Sequence of chain A:
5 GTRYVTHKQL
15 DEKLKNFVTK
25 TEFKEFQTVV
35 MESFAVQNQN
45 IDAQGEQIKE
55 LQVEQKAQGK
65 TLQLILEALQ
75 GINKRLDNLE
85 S

These two protein chains interact to form a complex.

Sequence of chain B:
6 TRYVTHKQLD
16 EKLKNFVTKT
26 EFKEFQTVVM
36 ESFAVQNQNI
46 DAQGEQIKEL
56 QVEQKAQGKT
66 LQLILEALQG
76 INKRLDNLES

Contacts between the two chains:
Residue I69 in chain A interacts with residue L66 in chain B (closest heavy-atom distance 3.7 Å).
Residue L55 in chain A is in contact with residue I52 in chain B (closest heavy-atom distance 3.5 Å).
Residue L55 in chain A interacts with residue L55 in chain B (closest heavy-atom distance 3.9 Å).
Residue I76 in chain A contacts residue L73 in chain B (closest heavy-atom distance 3.5 Å).
Residue I52 in chain A is in contact with residue I52 in chain B (closest heavy-atom distance 3.5 Å).
Residue A72 in chain A contacts residue L73 in chain B (closest heavy-atom distance 3.9 Å).
Residue Y8 in chain A is in contact with residue V9 in chain B (closest heavy-atom distance 3.3 Å).
Residue Q62 in chain A contacts residue Q62 in chain B (closest heavy-atom distance 2.9 Å).
Residue Q13 in chain A is in contact with residue H11 in chain B (closest heavy-atom distance 3.1 Å).
Residue L66 in chain A interacts with residue L66 in chain B (closest heavy-atom distance 3.5 Å).
Residue V34 in chain A contacts residue F38 in chain B (closest heavy-atom distance 3.9 Å).
Residue F21 in chain A interacts with residue F21 in chain B (closest heavy-atom distance 3.7 Å).
Residue L55 in chain A interacts with residue Q59 in chain B (closest heavy-atom distance 3.4 Å).
Residue F21 in chain A contacts residue L18 in chain B (closest heavy-atom distance 3.5 Å).
Residue Q59 in chain A is in contact with residue Q59 in chain B (closest heavy-atom distance 2.7 Å).
Residue F21 in chain A is in contact with residue T23 in chain B (closest heavy-atom distance 3.8 Å).
Residue Q41 in chain A is in contact with residue Q41 in chain B (closest heavy-atom distance 2.9 Å).
Residue T6 in chain A interacts with residue H11 in chain B (closest heavy-atom distance 3.4 Å).
Residue F21 in chain A interacts with residue K24 in chain B (closest heavy-atom distance 3.9 Å).
Residue F30 in chain A contacts residue Q31 in chain B (closest heavy-atom distance 3.6 Å).
Residue E26 in chain A interacts with residue K24 in chain B (closest heavy-atom distance 2.8 Å).
Residue R79 in chain A is in contact with residue N77 in chain B (closest heavy-atom distance 3.2 Å).
Residue Q41 in chain A contacts residue N42 in chain B (closest heavy-atom distance 3.1 Å).
Residue V9 in chain A is in contact with residue H11 in chain B (closest heavy-atom distance 3.7 Å).
Residue R79 in chain A contacts residue D81 in chain B (closest heavy-atom distance 2.9 Å).
Residue F30 in chain A is in contact with residue F27 in chain B (closest heavy-atom distance 3.7 Å).
Residue V22 in chain A interacts with residue V22 in chain B (closest heavy-atom distance 3.7 Å).
Residue L55 in chain A interacts with residue Q56 in chain B (closest heavy-atom distance 3.8 Å).
Residue I76 in chain A is in contact with residue I76 in chain B (closest heavy-atom distance 3.5 Å).
Residue Q48 in chain A contacts residue I45 in chain B (closest heavy-atom distance 2.9 Å).
Residue Q48 in chain A interacts with residue G49 in chain B (closest heavy-atom distance 3.3 Å).
Residue R7 in chain A contacts residue T10 in chain B (closest heavy-atom distance 3.1 Å).
Residue Y8 in chain A is in contact with residue T10 in chain B (closest heavy-atom distance 3.8 Å).
Residue Q62 in chain A is in contact with residue L66 in chain B (closest heavy-atom distance 3.6 Å).
Residue L83 in chain A is in contact with residue L83 in chain B (closest heavy-atom distance 3.8 Å).
Residue F27 in chain A contacts residue F27 in chain B (closest heavy-atom distance 3.9 Å).
Residue R79 in chain A interacts with residue L80 in chain B (closest heavy-atom distance 3.2 Å).
Residue Y8 in chain A is in contact with residue Y8 in chain B (closest heavy-atom distance 3.6 Å).
Residue F30 in chain A contacts residue V34 in chain B (closest heavy-atom distance 3.8 Å).
Residue V9 in chain A interacts with residue V9 in chain B (closest heavy-atom distance 2.8 Å).
Residue V22 in chain A interacts with residue K24 in chain B (closest heavy-atom distance 3.9 Å).
Residue F38 in chain A contacts residue F38 in chain B (closest heavy-atom distance 3.6 Å).
Residue Q62 in chain A is in contact with residue Q59 in chain B (closest heavy-atom distance 3.1 Å).
Residue V9 in chain A interacts with residue L14 in chain B (closest heavy-atom distance 3.7 Å).
Residue Q62 in chain A contacts residue G63 in chain B (closest heavy-atom distance 3.7 Å).
Residue I69 in chain A contacts residue L70 in chain B (closest heavy-atom distance 3.8 Å).
Residue V9 in chain A interacts with residue T10 in chain B (closest heavy-atom distance 3.7 Å).
Residue F21 in chain A contacts residue V22 in chain B (closest heavy-atom distance 3.4 Å).
Residue V22 in chain A is in contact with residue F27 in chain B (closest heavy-atom distance 3.4 Å).
Residue L80 in chain A contacts residue L80 in chain B (closest heavy-atom distance 3.8 Å).
Residue Y8 in chain A contacts residue T6 in chain B (closest heavy-atom distance 3.2 Å).
Residue E58 in chain A contacts residue Q59 in chain B (closest heavy-atom distance 2.8 Å).
Residue L83 in chain A contacts residue L80 in chain B (closest heavy-atom distance 3.9 Å).
Residue R79 in chain A interacts with residue E84 in chain B (closest heavy-atom distance 2.5 Å).
Residue I69 in chain A is in contact with residue I69 in chain B (closest heavy-atom distance 3.7 Å).
Residue Y8 in chain A contacts residue H11 in chain B (closest heavy-atom distance 3.2 Å).
Residue N20 in chain A contacts residue T23 in chain B (closest heavy-atom distance 3.4 Å).
Residue N20 in chain A contacts residue K24 in chain B (closest heavy-atom distance 2.7 Å).
Residue S37 in chain A contacts residue F38 in chain B (closest heavy-atom distance 3.7 Å).
Residue R7 in chain A interacts with residue H11 in chain B (closest heavy-atom distance 3.0 Å).